Interface contacts:
Residue K90 in the second protein interacts with residue R35 in the first protein (closest heavy-atom distance 3.6 Å).
Residue W60 in the second protein contacts residue R35 in the first protein (closest heavy-atom distance 4.0 Å).
Residue D118 in the second protein interacts with residue R42 in the first protein (closest heavy-atom distance 4.0 Å).
Residue W89 in the second protein contacts residue R35 in the first protein (closest heavy-atom distance 4.7 Å).
Residue E61 in the second protein contacts residue K28 in the first protein (closest heavy-atom distance 5.0 Å).
Residue E61 in the second protein is in contact with residue R35 in the first protein (closest heavy-atom distance 3.6 Å).
Residue K38 in the second protein contacts residue K28 in the first protein (closest heavy-atom distance 3.1 Å).
Residue N35 in the second protein contacts residue T27 in the first protein (closest heavy-atom distance 4.6 Å).
Residue E62 in the second protein interacts with residue R35 in the first protein (closest heavy-atom distance 3.0 Å).
Residue K90 in the second protein interacts with residue R42 in the first protein (closest heavy-atom distance 4.3 Å).

Sequence of the first protein:
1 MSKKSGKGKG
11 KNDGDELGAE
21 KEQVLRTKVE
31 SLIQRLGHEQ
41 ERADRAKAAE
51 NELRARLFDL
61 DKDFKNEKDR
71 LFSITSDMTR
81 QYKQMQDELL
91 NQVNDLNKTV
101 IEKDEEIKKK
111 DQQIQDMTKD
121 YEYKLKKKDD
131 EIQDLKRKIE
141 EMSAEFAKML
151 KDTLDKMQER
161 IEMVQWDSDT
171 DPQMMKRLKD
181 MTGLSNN

Sequence of the second protein:
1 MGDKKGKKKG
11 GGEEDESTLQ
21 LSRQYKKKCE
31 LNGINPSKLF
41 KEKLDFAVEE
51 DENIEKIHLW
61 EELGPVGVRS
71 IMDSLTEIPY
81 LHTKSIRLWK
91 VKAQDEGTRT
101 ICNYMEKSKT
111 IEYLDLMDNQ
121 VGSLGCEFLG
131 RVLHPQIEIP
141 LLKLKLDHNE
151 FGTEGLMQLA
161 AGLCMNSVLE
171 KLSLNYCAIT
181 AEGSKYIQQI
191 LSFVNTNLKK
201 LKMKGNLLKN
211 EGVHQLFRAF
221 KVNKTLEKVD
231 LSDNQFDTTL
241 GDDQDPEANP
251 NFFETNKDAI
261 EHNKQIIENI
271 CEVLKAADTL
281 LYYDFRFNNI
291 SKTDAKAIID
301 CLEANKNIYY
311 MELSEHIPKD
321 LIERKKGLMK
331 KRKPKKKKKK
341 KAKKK

These two protein chains interact to form a complex.